Contacts between the two chains:
Residue S1 in chain A is in contact with residue E14 in chain B (closest heavy-atom distance 2.9 Å).
Residue S1 in chain A contacts residue Q4 in chain B (closest heavy-atom distance 4.0 Å).

Sequence of chain A:
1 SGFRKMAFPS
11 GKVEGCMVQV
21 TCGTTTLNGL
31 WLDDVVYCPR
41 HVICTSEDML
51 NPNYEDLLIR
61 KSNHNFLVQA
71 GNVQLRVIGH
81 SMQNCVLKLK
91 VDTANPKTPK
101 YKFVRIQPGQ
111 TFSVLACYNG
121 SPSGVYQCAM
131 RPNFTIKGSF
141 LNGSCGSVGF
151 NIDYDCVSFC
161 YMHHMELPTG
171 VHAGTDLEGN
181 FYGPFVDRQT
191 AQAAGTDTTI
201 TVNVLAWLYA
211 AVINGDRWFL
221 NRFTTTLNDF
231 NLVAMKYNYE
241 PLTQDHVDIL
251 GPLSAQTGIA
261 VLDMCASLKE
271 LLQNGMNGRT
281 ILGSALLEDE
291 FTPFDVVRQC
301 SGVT

The following describes two proteins that form a bound complex.

Sequence of chain B:
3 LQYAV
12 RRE